Sequence of protein 2:
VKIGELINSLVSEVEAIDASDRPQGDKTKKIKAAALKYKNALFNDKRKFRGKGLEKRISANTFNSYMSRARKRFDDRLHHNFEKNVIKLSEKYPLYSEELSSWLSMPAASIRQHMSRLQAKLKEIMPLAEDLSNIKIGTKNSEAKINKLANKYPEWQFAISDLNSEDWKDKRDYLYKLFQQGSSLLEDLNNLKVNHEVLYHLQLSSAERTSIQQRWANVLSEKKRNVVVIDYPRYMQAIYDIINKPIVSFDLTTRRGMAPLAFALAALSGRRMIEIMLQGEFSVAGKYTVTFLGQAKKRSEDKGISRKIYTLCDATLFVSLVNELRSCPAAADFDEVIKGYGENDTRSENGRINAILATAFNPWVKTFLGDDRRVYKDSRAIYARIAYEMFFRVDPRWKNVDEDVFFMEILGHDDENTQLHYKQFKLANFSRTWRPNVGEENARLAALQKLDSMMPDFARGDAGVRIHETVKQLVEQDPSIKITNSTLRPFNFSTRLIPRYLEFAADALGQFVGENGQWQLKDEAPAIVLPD

Sequence of protein 1:
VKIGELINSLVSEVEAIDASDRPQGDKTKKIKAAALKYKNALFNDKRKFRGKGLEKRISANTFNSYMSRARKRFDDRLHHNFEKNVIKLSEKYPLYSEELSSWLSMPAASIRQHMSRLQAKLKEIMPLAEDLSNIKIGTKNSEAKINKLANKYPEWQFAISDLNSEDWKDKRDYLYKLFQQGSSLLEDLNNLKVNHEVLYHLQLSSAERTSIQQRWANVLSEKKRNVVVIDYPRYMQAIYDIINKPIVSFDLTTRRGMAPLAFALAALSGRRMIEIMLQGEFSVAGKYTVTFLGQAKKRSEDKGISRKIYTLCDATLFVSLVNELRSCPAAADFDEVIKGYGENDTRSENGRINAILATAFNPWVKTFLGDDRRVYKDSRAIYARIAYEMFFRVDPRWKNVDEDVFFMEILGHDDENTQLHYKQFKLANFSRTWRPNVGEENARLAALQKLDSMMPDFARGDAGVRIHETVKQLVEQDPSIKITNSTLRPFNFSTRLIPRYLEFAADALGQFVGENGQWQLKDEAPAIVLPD

Contacts between the two chains:
Residue N213 in protein 1 contacts residue S229 in protein 2 (closest heavy-atom distance 2.7 Å).
Residue K422 in protein 1 contacts residue D555 in protein 2 (closest heavy-atom distance 3.2 Å).
Residue K247 in protein 1 interacts with residue D425 in protein 2 (closest heavy-atom distance 2.9 Å).
Residue V424 in protein 1 is in contact with residue R248 in protein 2 (closest heavy-atom distance 3.4 Å).
Residue E153 in protein 1 interacts with residue S82 in protein 2 (closest heavy-atom distance 2.9 Å).
Residue R408 in protein 1 contacts residue E426 in protein 2 (closest heavy-atom distance 2.7 Å).
Residue V250 in protein 1 is in contact with residue V424 in protein 2 (closest heavy-atom distance 3.4 Å).
Residue N249 in protein 1 is in contact with residue N423 in protein 2 (closest heavy-atom distance 3.1 Å).
Residue A83 in protein 1 interacts with residue E153 in protein 2 (closest heavy-atom distance 3.0 Å).
Residue Y199 in protein 1 interacts with residue L77 in protein 2 (closest heavy-atom distance 3.4 Å).
Residue M149 in protein 1 interacts with residue A83 in protein 2 (closest heavy-atom distance 3.1 Å).
Residue E412 in protein 1 contacts residue R416 in protein 2 (closest heavy-atom distance 2.9 Å).
Residue K146 in protein 1 contacts residue Q237 in protein 2 (closest heavy-atom distance 3.1 Å).
Residue R248 in protein 1 contacts residue V424 in protein 2 (closest heavy-atom distance 3.4 Å).
Residue D555 in protein 1 is in contact with residue K422 in protein 2 (closest heavy-atom distance 3.2 Å).
Residue L77 in protein 1 is in contact with residue Y199 in protein 2 (closest heavy-atom distance 3.4 Å).
Residue D425 in protein 1 interacts with residue K446 in protein 2 (closest heavy-atom distance 3.3 Å).
Residue K146 in protein 1 interacts with residue S234 in protein 2 (closest heavy-atom distance 3.0 Å).
Residue E439 in protein 1 contacts residue R248 in protein 2 (closest heavy-atom distance 2.6 Å).
Residue R248 in protein 1 interacts with residue E439 in protein 2 (closest heavy-atom distance 2.5 Å).
Residue D427 in protein 1 contacts residue K446 in protein 2 (closest heavy-atom distance 2.9 Å).
Residue R248 in protein 1 contacts residue N423 in protein 2 (closest heavy-atom distance 2.8 Å).
Residue V424 in protein 1 is in contact with residue K247 in protein 2 (closest heavy-atom distance 3.2 Å).
Residue E210 in protein 1 contacts residue A230 in protein 2 (closest heavy-atom distance 2.9 Å).
Residue K449 in protein 1 is in contact with residue W421 in protein 2 (closest heavy-atom distance 2.7 Å).
Residue A230 in protein 1 contacts residue E210 in protein 2 (closest heavy-atom distance 2.9 Å).
Residue T233 in protein 1 interacts with residue N213 in protein 2 (closest heavy-atom distance 3.2 Å).
Residue A83 in protein 1 is in contact with residue M149 in protein 2 (closest heavy-atom distance 3.1 Å).
Residue W421 in protein 1 contacts residue K449 in protein 2 (closest heavy-atom distance 2.6 Å).
Residue R248 in protein 1 contacts residue M431 in protein 2 (closest heavy-atom distance 3.4 Å).
Residue N213 in protein 1 is in contact with residue T233 in protein 2 (closest heavy-atom distance 3.2 Å).
Residue E426 in protein 1 interacts with residue R408 in protein 2 (closest heavy-atom distance 2.7 Å).
Residue S234 in protein 1 is in contact with residue K146 in protein 2 (closest heavy-atom distance 3.0 Å).
Residue V424 in protein 1 is in contact with residue K449 in protein 2 (closest heavy-atom distance 2.9 Å).
Residue V424 in protein 1 interacts with residue V250 in protein 2 (closest heavy-atom distance 3.4 Å).
Residue N423 in protein 1 interacts with residue V250 in protein 2 (closest heavy-atom distance 3.3 Å).
Residue E153 in protein 1 interacts with residue A83 in protein 2 (closest heavy-atom distance 3.0 Å).
Residue R416 in protein 1 is in contact with residue E412 in protein 2 (closest heavy-atom distance 2.9 Å).
Residue K446 in protein 1 interacts with residue D427 in protein 2 (closest heavy-atom distance 2.9 Å).
Residue E210 in protein 1 is in contact with residue S228 in protein 2 (closest heavy-atom distance 3.2 Å).
Residue V250 in protein 1 is in contact with residue N423 in protein 2 (closest heavy-atom distance 3.4 Å).
Residue K247 in protein 1 is in contact with residue D427 in protein 2 (closest heavy-atom distance 3.0 Å).
Residue K422 in protein 1 interacts with residue K449 in protein 2 (closest heavy-atom distance 2.8 Å).
Residue K247 in protein 1 interacts with residue V424 in protein 2 (closest heavy-atom distance 3.2 Å).
Residue S228 in protein 1 is in contact with residue E210 in protein 2 (closest heavy-atom distance 3.2 Å).
Residue D425 in protein 1 is in contact with residue K247 in protein 2 (closest heavy-atom distance 2.9 Å).
Residue D427 in protein 1 interacts with residue K247 in protein 2 (closest heavy-atom distance 3.1 Å).
Residue E153 in protein 1 is in contact with residue R238 in protein 2 (closest heavy-atom distance 3.5 Å).
Residue Q237 in protein 1 contacts residue K146 in protein 2 (closest heavy-atom distance 3.1 Å).
Residue M431 in protein 1 is in contact with residue R248 in protein 2 (closest heavy-atom distance 3.5 Å).
Residue S229 in protein 1 contacts residue N213 in protein 2 (closest heavy-atom distance 2.7 Å).
Residue K446 in protein 1 contacts residue D425 in protein 2 (closest heavy-atom distance 3.3 Å).
Residue N440 in protein 1 is in contact with residue N440 in protein 2 (closest heavy-atom distance 2.5 Å).
Residue N423 in protein 1 is in contact with residue N249 in protein 2 (closest heavy-atom distance 3.1 Å).
Residue V428 in protein 1 is in contact with residue K247 in protein 2 (closest heavy-atom distance 3.3 Å).
Residue N423 in protein 1 contacts residue R248 in protein 2 (closest heavy-atom distance 2.8 Å).
Residue S82 in protein 1 interacts with residue E153 in protein 2 (closest heavy-atom distance 2.9 Å).
Residue K449 in protein 1 contacts residue K422 in protein 2 (closest heavy-atom distance 2.8 Å).
Residue K247 in protein 1 contacts residue V428 in protein 2 (closest heavy-atom distance 3.2 Å).
Residue K449 in protein 1 contacts residue V424 in protein 2 (closest heavy-atom distance 2.9 Å).

These two protein chains interact to form a complex.